Sequence of protein 2:
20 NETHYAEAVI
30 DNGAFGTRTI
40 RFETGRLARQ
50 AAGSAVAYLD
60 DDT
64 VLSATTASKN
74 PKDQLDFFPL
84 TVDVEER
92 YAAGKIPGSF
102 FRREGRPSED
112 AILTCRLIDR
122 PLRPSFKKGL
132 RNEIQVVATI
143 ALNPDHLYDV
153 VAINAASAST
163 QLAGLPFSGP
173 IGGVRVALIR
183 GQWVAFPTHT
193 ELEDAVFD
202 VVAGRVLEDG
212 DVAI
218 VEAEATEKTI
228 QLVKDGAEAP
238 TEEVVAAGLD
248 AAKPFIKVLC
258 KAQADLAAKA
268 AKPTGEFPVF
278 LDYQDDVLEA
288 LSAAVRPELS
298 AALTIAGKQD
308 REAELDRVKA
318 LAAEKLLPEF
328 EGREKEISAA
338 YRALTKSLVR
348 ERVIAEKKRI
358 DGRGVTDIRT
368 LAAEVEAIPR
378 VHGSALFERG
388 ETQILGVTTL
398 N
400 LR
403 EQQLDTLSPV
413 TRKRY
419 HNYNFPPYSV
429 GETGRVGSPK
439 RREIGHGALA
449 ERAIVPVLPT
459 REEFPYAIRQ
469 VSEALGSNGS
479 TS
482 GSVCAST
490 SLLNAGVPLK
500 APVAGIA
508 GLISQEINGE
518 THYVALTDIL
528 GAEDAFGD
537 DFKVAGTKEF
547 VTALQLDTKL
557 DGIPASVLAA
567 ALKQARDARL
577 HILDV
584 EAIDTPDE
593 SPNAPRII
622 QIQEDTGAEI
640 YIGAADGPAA

Sequence of protein 1:
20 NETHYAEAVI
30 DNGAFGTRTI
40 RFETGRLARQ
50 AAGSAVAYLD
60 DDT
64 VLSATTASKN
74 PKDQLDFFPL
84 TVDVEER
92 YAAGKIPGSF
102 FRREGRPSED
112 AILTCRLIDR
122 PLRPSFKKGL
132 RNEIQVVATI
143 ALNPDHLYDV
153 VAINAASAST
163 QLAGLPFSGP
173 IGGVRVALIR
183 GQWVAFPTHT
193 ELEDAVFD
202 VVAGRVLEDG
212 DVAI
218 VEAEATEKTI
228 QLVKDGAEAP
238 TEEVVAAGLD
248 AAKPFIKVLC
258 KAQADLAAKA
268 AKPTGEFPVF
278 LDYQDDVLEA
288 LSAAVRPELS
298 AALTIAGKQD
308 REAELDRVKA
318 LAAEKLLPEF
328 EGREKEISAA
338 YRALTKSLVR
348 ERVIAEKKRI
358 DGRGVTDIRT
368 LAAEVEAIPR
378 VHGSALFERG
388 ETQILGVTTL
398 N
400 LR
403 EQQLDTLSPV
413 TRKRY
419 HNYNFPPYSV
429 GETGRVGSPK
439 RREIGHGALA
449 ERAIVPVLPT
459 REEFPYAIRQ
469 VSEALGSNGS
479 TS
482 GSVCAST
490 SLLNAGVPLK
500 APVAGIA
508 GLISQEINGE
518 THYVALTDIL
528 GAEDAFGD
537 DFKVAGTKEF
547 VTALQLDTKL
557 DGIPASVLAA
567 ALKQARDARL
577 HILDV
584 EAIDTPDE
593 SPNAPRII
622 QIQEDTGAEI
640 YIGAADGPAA

The following describes two proteins that form a bound complex.

Residue-level contacts at the interface:
Residue Y426 in protein 2 is in contact with residue T69 in protein 1 (closest heavy-atom distance 3.4 Å).
Residue Q405 in protein 2 contacts residue F101 in protein 1 (closest heavy-atom distance 3.6 Å).
Residue H379 in protein 2 interacts with residue G95 in protein 1 (closest heavy-atom distance 3.4 Å).
Residue G429 in protein 2 interacts with residue T69 in protein 1 (closest heavy-atom distance 3.9 Å).
Residue T431 in protein 2 contacts residue Q136 in protein 1 (closest heavy-atom distance 3.3 Å).
Residue L383 in protein 2 is in contact with residue L46 in protein 1 (closest heavy-atom distance 3.8 Å).
Residue N398 in protein 2 contacts residue I97 in protein 1 (closest heavy-atom distance 2.9 Å).
Residue Q390 in protein 2 interacts with residue R45 in protein 1 (closest heavy-atom distance 2.7 Å).
Residue R467 in protein 2 is in contact with residue E105 in protein 1 (closest heavy-atom distance 2.4 Å).
Residue V469 in protein 2 contacts residue Y92 in protein 1 (closest heavy-atom distance 3.8 Å).
Residue R377 in protein 2 contacts residue L144 in protein 1 (closest heavy-atom distance 3.3 Å).
Residue G432 in protein 2 is in contact with residue Q136 in protein 1 (closest heavy-atom distance 3.0 Å).
Residue E371 in protein 2 contacts residue R45 in protein 1 (closest heavy-atom distance 3.2 Å).
Residue T396 in protein 2 is in contact with residue Y92 in protein 1 (closest heavy-atom distance 3.1 Å).
Residue T396 in protein 2 is in contact with residue K96 in protein 1 (closest heavy-atom distance 3.6 Å).
Residue N422 in protein 2 is in contact with residue R90 in protein 1 (closest heavy-atom distance 3.3 Å).
Residue E388 in protein 2 is in contact with residue Q49 in protein 1 (closest heavy-atom distance 3.8 Å).
Residue Y426 in protein 2 contacts residue A47 in protein 1 (closest heavy-atom distance 3.9 Å).
Residue R467 in protein 2 contacts residue R103 in protein 1 (closest heavy-atom distance 3.6 Å).
Residue P376 in protein 2 interacts with residue D60 in protein 1 (closest heavy-atom distance 3.9 Å).
Residue R467 in protein 2 is in contact with residue P98 in protein 1 (closest heavy-atom distance 3.3 Å).
Residue A374 in protein 2 interacts with residue R45 in protein 1 (closest heavy-atom distance 3.1 Å).
Residue L473 in protein 2 interacts with residue A47 in protein 1 (closest heavy-atom distance 3.6 Å).
Residue R467 in protein 2 contacts residue R104 in protein 1 (closest heavy-atom distance 3.8 Å).
Residue T396 in protein 2 contacts residue G95 in protein 1 (closest heavy-atom distance 3.6 Å).
Residue T431 in protein 2 contacts residue E134 in protein 1 (closest heavy-atom distance 3.5 Å).
Residue V434 in protein 2 contacts residue Q136 in protein 1 (closest heavy-atom distance 3.8 Å).
Residue G429 in protein 2 interacts with residue Q49 in protein 1 (closest heavy-atom distance 3.2 Å).
Residue E471 in protein 2 is in contact with residue R90 in protein 1 (closest heavy-atom distance 2.7 Å).
Residue V434 in protein 2 interacts with residue E88 in protein 1 (closest heavy-atom distance 3.4 Å).
Residue E385 in protein 2 interacts with residue R48 in protein 1 (closest heavy-atom distance 2.4 Å).
Residue L383 in protein 2 contacts residue R45 in protein 1 (closest heavy-atom distance 3.9 Å).
Residue Y426 in protein 2 is in contact with residue V138 in protein 1 (closest heavy-atom distance 3.9 Å).
Residue S427 in protein 2 interacts with residue Q49 in protein 1 (closest heavy-atom distance 3.4 Å).
Residue N422 in protein 2 contacts residue R104 in protein 1 (closest heavy-atom distance 3.0 Å).
Residue E403 in protein 2 contacts residue R103 in protein 1 (closest heavy-atom distance 3.3 Å).
Residue N398 in protein 2 is in contact with residue K96 in protein 1 (closest heavy-atom distance 3.5 Å).
Residue R377 in protein 2 interacts with residue D61 in protein 1 (closest heavy-atom distance 3.0 Å).
Residue Q390 in protein 2 is in contact with residue L46 in protein 1 (closest heavy-atom distance 3.8 Å).
Residue T431 in protein 2 is in contact with residue T69 in protein 1 (closest heavy-atom distance 3.5 Å).
Residue Y421 in protein 2 is in contact with residue R104 in protein 1 (closest heavy-atom distance 3.0 Å).
Residue R377 in protein 2 interacts with residue N145 in protein 1 (closest heavy-atom distance 3.6 Å).
Residue Y426 in protein 2 contacts residue A50 in protein 1 (closest heavy-atom distance 3.7 Å).
Residue A465 in protein 2 is in contact with residue I97 in protein 1 (closest heavy-atom distance 3.8 Å).
Residue E430 in protein 2 is in contact with residue T69 in protein 1 (closest heavy-atom distance 3.5 Å).
Residue R467 in protein 2 interacts with residue I97 in protein 1 (closest heavy-atom distance 3.9 Å).
Residue E471 in protein 2 interacts with residue Y92 in protein 1 (closest heavy-atom distance 2.6 Å).
Residue N420 in protein 2 contacts residue R104 in protein 1 (closest heavy-atom distance 3.4 Å).
Residue P376 in protein 2 contacts residue A143 in protein 1 (closest heavy-atom distance 3.2 Å).
Residue Y426 in protein 2 is in contact with residue Q49 in protein 1 (closest heavy-atom distance 3.9 Å).
Residue Q404 in protein 2 is in contact with residue R103 in protein 1 (closest heavy-atom distance 3.5 Å).
Residue N398 in protein 2 interacts with residue G95 in protein 1 (closest heavy-atom distance 3.2 Å).
Residue R107 in protein 2 is in contact with residue F102 in protein 1 (closest heavy-atom distance 3.7 Å).
Residue Q390 in protein 2 interacts with residue A47 in protein 1 (closest heavy-atom distance 3.1 Å).
Residue R377 in protein 2 is in contact with residue P146 in protein 1 (closest heavy-atom distance 3.3 Å).
Residue V378 in protein 2 interacts with residue Y92 in protein 1 (closest heavy-atom distance 3.4 Å).
Residue P376 in protein 2 is in contact with residue D61 in protein 1 (closest heavy-atom distance 3.4 Å).
Residue Y426 in protein 2 is in contact with residue A67 in protein 1 (closest heavy-atom distance 3.5 Å).
Residue L473 in protein 2 is in contact with residue L46 in protein 1 (closest heavy-atom distance 3.8 Å).
Residue V394 in protein 2 contacts residue Y92 in protein 1 (closest heavy-atom distance 3.5 Å).